Sequence of the first protein:
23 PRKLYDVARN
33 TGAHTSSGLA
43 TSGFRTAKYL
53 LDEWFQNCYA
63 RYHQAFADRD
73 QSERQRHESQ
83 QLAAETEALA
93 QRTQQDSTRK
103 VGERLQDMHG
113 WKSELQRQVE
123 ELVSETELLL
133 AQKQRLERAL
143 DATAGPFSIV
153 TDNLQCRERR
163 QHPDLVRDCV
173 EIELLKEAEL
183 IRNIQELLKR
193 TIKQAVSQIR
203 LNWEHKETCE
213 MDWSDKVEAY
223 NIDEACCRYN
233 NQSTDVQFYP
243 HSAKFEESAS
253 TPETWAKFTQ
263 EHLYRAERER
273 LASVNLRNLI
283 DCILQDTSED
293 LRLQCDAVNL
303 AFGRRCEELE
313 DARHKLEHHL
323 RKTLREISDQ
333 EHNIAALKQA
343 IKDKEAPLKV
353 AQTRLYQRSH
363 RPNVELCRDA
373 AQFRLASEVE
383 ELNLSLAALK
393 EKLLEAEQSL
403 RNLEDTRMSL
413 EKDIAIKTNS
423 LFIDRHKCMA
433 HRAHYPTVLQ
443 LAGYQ

Contacts between the two chains:
Residue K50 in the first protein interacts with residue T40 in the second protein (closest heavy-atom distance 2.9 Å).
Residue G45 in the first protein contacts residue M54 in the second protein (closest heavy-atom distance 4.6 Å).
Residue T37 in the first protein is in contact with residue R38 in the second protein (closest heavy-atom distance 4.5 Å).
Residue T37 in the first protein interacts with residue W39 in the second protein (closest heavy-atom distance 4.0 Å).
Residue F46 in the first protein contacts residue T52 in the second protein (closest heavy-atom distance 4.8 Å).
Residue F46 in the first protein interacts with residue M54 in the second protein (closest heavy-atom distance 4.2 Å).

The following describes two proteins that form a bound complex.

Sequence of the second protein:
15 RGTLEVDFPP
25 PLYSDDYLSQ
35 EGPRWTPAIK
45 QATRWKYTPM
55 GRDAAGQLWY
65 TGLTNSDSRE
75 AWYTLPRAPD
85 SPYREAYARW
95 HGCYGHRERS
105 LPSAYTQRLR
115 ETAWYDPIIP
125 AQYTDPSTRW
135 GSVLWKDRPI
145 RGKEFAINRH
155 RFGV